Sequence of chain A:
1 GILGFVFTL

These two protein chains interact to form a complex.

Sequence of chain B:
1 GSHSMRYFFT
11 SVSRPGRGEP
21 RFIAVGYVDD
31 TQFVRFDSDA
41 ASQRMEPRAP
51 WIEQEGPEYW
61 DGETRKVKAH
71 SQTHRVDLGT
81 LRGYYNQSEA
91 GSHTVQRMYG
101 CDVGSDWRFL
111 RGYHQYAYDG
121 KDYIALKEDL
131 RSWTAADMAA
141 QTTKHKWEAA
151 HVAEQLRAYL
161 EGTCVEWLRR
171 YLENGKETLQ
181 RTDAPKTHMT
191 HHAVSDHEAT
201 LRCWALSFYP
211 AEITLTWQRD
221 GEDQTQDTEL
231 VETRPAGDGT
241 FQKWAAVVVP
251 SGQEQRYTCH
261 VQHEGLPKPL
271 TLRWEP

Contacts between the two chains:
Residue Q155 in chain B is in contact with residue F5 in chain A (closest heavy-atom distance 3.4 Å).
Residue F9 in chain B interacts with residue I2 in chain A (closest heavy-atom distance 4.4 Å).
Residue Y116 in chain B is in contact with residue F7 in chain A (closest heavy-atom distance 3.9 Å).
Residue Y159 in chain B interacts with residue G1 in chain A (closest heavy-atom distance 2.6 Å).
Residue H114 in chain B interacts with residue F7 in chain A (closest heavy-atom distance 3.5 Å).
Residue W147 in chain B is in contact with residue L9 in chain A (closest heavy-atom distance 3.4 Å).
Residue K66 in chain B is in contact with residue I2 in chain A (closest heavy-atom distance 2.8 Å).
Residue E63 in chain B is in contact with residue I2 in chain A (closest heavy-atom distance 2.9 Å).
Residue K66 in chain B contacts residue V6 in chain A (closest heavy-atom distance 4.7 Å).
Residue V95 in chain B contacts residue L9 in chain A (closest heavy-atom distance 4.8 Å).
Residue V67 in chain B interacts with residue I2 in chain A (closest heavy-atom distance 3.4 Å).
Residue M5 in chain B contacts residue G1 in chain A (closest heavy-atom distance 3.9 Å).
Residue D77 in chain B contacts residue F7 in chain A (closest heavy-atom distance 4.7 Å).
Residue W167 in chain B is in contact with residue G1 in chain A (closest heavy-atom distance 3.2 Å).
Residue F33 in chain B is in contact with residue G1 in chain A (closest heavy-atom distance 5.0 Å).
Residue H114 in chain B interacts with residue L3 in chain A (closest heavy-atom distance 4.5 Å).
Residue H70 in chain B interacts with residue L3 in chain A (closest heavy-atom distance 3.2 Å).
Residue T73 in chain B contacts residue V6 in chain A (closest heavy-atom distance 3.3 Å).
Residue L156 in chain B interacts with residue F5 in chain A (closest heavy-atom distance 3.7 Å).
Residue V152 in chain B is in contact with residue F5 in chain A (closest heavy-atom distance 4.9 Å).
Residue E63 in chain B is in contact with residue G1 in chain A (closest heavy-atom distance 3.4 Å).
Residue K146 in chain B contacts residue T8 in chain A (closest heavy-atom distance 2.9 Å).
Residue D77 in chain B is in contact with residue T8 in chain A (closest heavy-atom distance 3.4 Å).
Residue V152 in chain B is in contact with residue F7 in chain A (closest heavy-atom distance 3.7 Å).
Residue W147 in chain B is in contact with residue F7 in chain A (closest heavy-atom distance 3.4 Å).
Residue L156 in chain B is in contact with residue F7 in chain A (closest heavy-atom distance 4.0 Å).
Residue L156 in chain B is in contact with residue L3 in chain A (closest heavy-atom distance 3.6 Å).
Residue T73 in chain B contacts residue T8 in chain A (closest heavy-atom distance 3.8 Å).
Residue Y84 in chain B interacts with residue L9 in chain A (closest heavy-atom distance 3.0 Å).
Residue Y99 in chain B contacts residue I2 in chain A (closest heavy-atom distance 3.3 Å).
Residue Y116 in chain B contacts residue L9 in chain A (closest heavy-atom distance 4.0 Å).
Residue D77 in chain B contacts residue L9 in chain A (closest heavy-atom distance 2.9 Å).
Residue K66 in chain B interacts with residue L3 in chain A (closest heavy-atom distance 3.5 Å).
Residue T143 in chain B is in contact with residue L9 in chain A (closest heavy-atom distance 2.8 Å).
Residue Y171 in chain B interacts with residue G1 in chain A (closest heavy-atom distance 2.6 Å).
Residue V76 in chain B contacts residue T8 in chain A (closest heavy-atom distance 3.7 Å).
Residue Y159 in chain B interacts with residue I2 in chain A (closest heavy-atom distance 3.8 Å).
Residue R97 in chain B contacts residue F7 in chain A (closest heavy-atom distance 3.4 Å).
Residue H70 in chain B is in contact with residue V6 in chain A (closest heavy-atom distance 3.7 Å).
Residue Y7 in chain B contacts residue I2 in chain A (closest heavy-atom distance 3.3 Å).
Residue T80 in chain B is in contact with residue L9 in chain A (closest heavy-atom distance 3.6 Å).
Residue W167 in chain B contacts residue I2 in chain A (closest heavy-atom distance 5.0 Å).
Residue M45 in chain B contacts residue I2 in chain A (closest heavy-atom distance 4.1 Å).
Residue Y59 in chain B interacts with residue G1 in chain A (closest heavy-atom distance 4.4 Å).
Residue K146 in chain B is in contact with residue L9 in chain A (closest heavy-atom distance 3.4 Å).
Residue T73 in chain B contacts residue F7 in chain A (closest heavy-atom distance 3.2 Å).
Residue Y123 in chain B is in contact with residue L9 in chain A (closest heavy-atom distance 3.5 Å).
Residue K66 in chain B interacts with residue G4 in chain A (closest heavy-atom distance 3.6 Å).
Residue L81 in chain B is in contact with residue L9 in chain A (closest heavy-atom distance 3.6 Å).
Residue H70 in chain B interacts with residue F5 in chain A (closest heavy-atom distance 4.7 Å).
Residue A69 in chain B interacts with residue V6 in chain A (closest heavy-atom distance 3.9 Å).
Residue W147 in chain B is in contact with residue T8 in chain A (closest heavy-atom distance 2.9 Å).
Residue I124 in chain B is in contact with residue L9 in chain A (closest heavy-atom distance 4.3 Å).
Residue Y7 in chain B contacts residue G1 in chain A (closest heavy-atom distance 2.9 Å).
Residue Y159 in chain B interacts with residue F5 in chain A (closest heavy-atom distance 4.8 Å).
Residue H70 in chain B is in contact with residue I2 in chain A (closest heavy-atom distance 3.8 Å).
Residue R97 in chain B interacts with residue L3 in chain A (closest heavy-atom distance 3.4 Å).
Residue Y99 in chain B contacts residue L3 in chain A (closest heavy-atom distance 2.9 Å).
Residue Y159 in chain B is in contact with residue L3 in chain A (closest heavy-atom distance 3.4 Å).
Residue K66 in chain B is in contact with residue G1 in chain A (closest heavy-atom distance 3.9 Å).